The following describes two proteins that form a bound complex.

Sequence of protein 2:
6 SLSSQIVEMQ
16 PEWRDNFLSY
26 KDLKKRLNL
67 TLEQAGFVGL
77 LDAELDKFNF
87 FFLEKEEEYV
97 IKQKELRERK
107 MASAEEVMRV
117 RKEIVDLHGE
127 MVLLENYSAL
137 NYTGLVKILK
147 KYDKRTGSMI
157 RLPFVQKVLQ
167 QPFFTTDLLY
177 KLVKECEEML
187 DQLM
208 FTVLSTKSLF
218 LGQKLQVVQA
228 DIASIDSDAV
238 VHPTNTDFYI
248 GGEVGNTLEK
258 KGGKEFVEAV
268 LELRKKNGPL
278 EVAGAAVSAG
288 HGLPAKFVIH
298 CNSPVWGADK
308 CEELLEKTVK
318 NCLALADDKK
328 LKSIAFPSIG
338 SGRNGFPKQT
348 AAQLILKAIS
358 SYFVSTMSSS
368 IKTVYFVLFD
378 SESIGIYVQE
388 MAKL

Contacts between the two chains:
Residue Q386 in protein 1 contacts residue I381 in protein 2 (closest heavy-atom distance 3.4 Å).
Residue Q386 in protein 1 interacts with residue S378 in protein 2 (closest heavy-atom distance 2.6 Å).
Residue R105 in protein 1 contacts residue E112 in protein 2 (closest heavy-atom distance 3.1 Å).
Residue Q10 in protein 1 contacts residue N132 in protein 2 (closest heavy-atom distance 3.5 Å).
Residue E126 in protein 1 interacts with residue Y95 in protein 2 (closest heavy-atom distance 3.4 Å).
Residue K106 in protein 1 is in contact with residue Q188 in protein 2 (closest heavy-atom distance 2.8 Å).
Residue F22 in protein 1 is in contact with residue N137 in protein 2 (closest heavy-atom distance 3.2 Å).
Residue S109 in protein 1 contacts residue V113 in protein 2 (closest heavy-atom distance 3.2 Å).
Residue L102 in protein 1 interacts with residue E119 in protein 2 (closest heavy-atom distance 3.4 Å).
Residue D78 in protein 1 interacts with residue K163 in protein 2 (closest heavy-atom distance 2.3 Å).
Residue S212 in protein 1 contacts residue L211 in protein 2 (closest heavy-atom distance 3.3 Å).
Residue W18 in protein 1 interacts with residue E126 in protein 2 (closest heavy-atom distance 3.5 Å).
Residue L34 in protein 1 contacts residue R151 in protein 2 (closest heavy-atom distance 3.0 Å).
Residue E92 in protein 1 is in contact with residue L174 in protein 2 (closest heavy-atom distance 3.4 Å).
Residue F169 in protein 1 contacts residue N85 in protein 2 (closest heavy-atom distance 2.9 Å).
Residue N85 in protein 1 is in contact with residue Q167 in protein 2 (closest heavy-atom distance 2.8 Å).
Residue Q99 in protein 1 interacts with residue L178 in protein 2 (closest heavy-atom distance 3.2 Å).
Residue L178 in protein 1 contacts residue Q99 in protein 2 (closest heavy-atom distance 3.1 Å).
Residue P168 in protein 1 interacts with residue N85 in protein 2 (closest heavy-atom distance 3.2 Å).
Residue L211 in protein 1 is in contact with residue V385 in protein 2 (closest heavy-atom distance 3.4 Å).
Residue K147 in protein 1 contacts residue Y25 in protein 2 (closest heavy-atom distance 2.4 Å).
Residue N85 in protein 1 contacts residue P168 in protein 2 (closest heavy-atom distance 3.3 Å).
Residue F22 in protein 1 interacts with residue Y133 in protein 2 (closest heavy-atom distance 3.3 Å).
Residue N137 in protein 1 contacts residue F84 in protein 2 (closest heavy-atom distance 3.4 Å).
Residue F87 in protein 1 interacts with residue Y133 in protein 2 (closest heavy-atom distance 3.4 Å).
Residue Y95 in protein 1 contacts residue E126 in protein 2 (closest heavy-atom distance 3.3 Å).
Residue E119 in protein 1 is in contact with residue R105 in protein 2 (closest heavy-atom distance 2.9 Å).
Residue Q226 in protein 1 interacts with residue Q386 in protein 2 (closest heavy-atom distance 3.2 Å).
Residue L23 in protein 1 interacts with residue N137 in protein 2 (closest heavy-atom distance 3.1 Å).
Residue F84 in protein 1 contacts residue N137 in protein 2 (closest heavy-atom distance 3.4 Å).
Residue L32 in protein 1 is in contact with residue R151 in protein 2 (closest heavy-atom distance 2.5 Å).
Residue N21 in protein 1 is in contact with residue Y133 in protein 2 (closest heavy-atom distance 2.8 Å).
Residue F84 in protein 1 interacts with residue Y133 in protein 2 (closest heavy-atom distance 3.3 Å).
Residue R103 in protein 1 is in contact with residue E181 in protein 2 (closest heavy-atom distance 2.6 Å).
Residue Y133 in protein 1 interacts with residue F22 in protein 2 (closest heavy-atom distance 3.4 Å).
Residue Q70 in protein 1 interacts with residue Y148 in protein 2 (closest heavy-atom distance 3.1 Å).
Residue R151 in protein 1 contacts residue L32 in protein 2 (closest heavy-atom distance 3.4 Å).
Residue S378 in protein 1 interacts with residue G382 in protein 2 (closest heavy-atom distance 3.4 Å).
Residue I381 in protein 1 contacts residue Q386 in protein 2 (closest heavy-atom distance 3.4 Å).
Residue L174 in protein 1 is in contact with residue E92 in protein 2 (closest heavy-atom distance 3.2 Å).
Residue Y148 in protein 1 is in contact with residue Q70 in protein 2 (closest heavy-atom distance 3.2 Å).
Residue S378 in protein 1 interacts with residue Q386 in protein 2 (closest heavy-atom distance 2.6 Å).
Residue R105 in protein 1 is in contact with residue E119 in protein 2 (closest heavy-atom distance 2.7 Å).
Residue L211 in protein 1 contacts residue S212 in protein 2 (closest heavy-atom distance 3.4 Å).
Residue G382 in protein 1 contacts residue S378 in protein 2 (closest heavy-atom distance 3.4 Å).
Residue Q167 in protein 1 interacts with residue N85 in protein 2 (closest heavy-atom distance 2.6 Å).
Residue N85 in protein 1 contacts residue F169 in protein 2 (closest heavy-atom distance 3.1 Å).
Residue Y133 in protein 1 contacts residue F84 in protein 2 (closest heavy-atom distance 3.4 Å).
Residue Q188 in protein 1 is in contact with residue K106 in protein 2 (closest heavy-atom distance 2.7 Å).
Residue N137 in protein 1 is in contact with residue L23 in protein 2 (closest heavy-atom distance 3.1 Å).
Residue F88 in protein 1 is in contact with residue P168 in protein 2 (closest heavy-atom distance 3.3 Å).
Residue E181 in protein 1 contacts residue R103 in protein 2 (closest heavy-atom distance 2.8 Å).
Residue P168 in protein 1 contacts residue F88 in protein 2 (closest heavy-atom distance 3.2 Å).
Residue E112 in protein 1 interacts with residue R105 in protein 2 (closest heavy-atom distance 2.6 Å).
Residue Q386 in protein 1 interacts with residue Q226 in protein 2 (closest heavy-atom distance 3.0 Å).
Residue E119 in protein 1 contacts residue L102 in protein 2 (closest heavy-atom distance 3.4 Å).
Residue R31 in protein 1 contacts residue R151 in protein 2 (closest heavy-atom distance 3.1 Å).
Residue N137 in protein 1 contacts residue F22 in protein 2 (closest heavy-atom distance 3.2 Å).
Residue Q99 in protein 1 is in contact with residue E181 in protein 2 (closest heavy-atom distance 3.0 Å).
Residue Y133 in protein 1 interacts with residue N21 in protein 2 (closest heavy-atom distance 2.6 Å).

Sequence of protein 1:
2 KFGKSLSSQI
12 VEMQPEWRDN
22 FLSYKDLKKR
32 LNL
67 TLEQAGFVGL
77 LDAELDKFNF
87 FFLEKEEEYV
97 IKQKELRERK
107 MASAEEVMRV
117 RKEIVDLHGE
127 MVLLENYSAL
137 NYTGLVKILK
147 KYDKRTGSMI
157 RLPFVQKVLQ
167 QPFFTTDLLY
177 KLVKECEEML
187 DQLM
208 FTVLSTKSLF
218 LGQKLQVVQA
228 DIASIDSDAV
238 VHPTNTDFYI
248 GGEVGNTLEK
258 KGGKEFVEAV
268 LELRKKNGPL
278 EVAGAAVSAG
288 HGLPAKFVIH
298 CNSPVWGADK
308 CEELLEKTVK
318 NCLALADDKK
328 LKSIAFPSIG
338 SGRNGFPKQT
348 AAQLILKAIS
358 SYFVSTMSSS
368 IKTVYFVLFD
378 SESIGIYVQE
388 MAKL